Interface contacts:
Residue R238 in protein 2 contacts residue E16 in protein 1 (closest heavy-atom distance 3.8 Å).
Residue W296 in protein 2 contacts residue V17 in protein 1 (closest heavy-atom distance 3.6 Å).
Residue H199 in protein 2 is in contact with residue N18 in protein 1 (closest heavy-atom distance 3.4 Å).
Residue S184 in protein 2 contacts residue G30 in protein 1 (closest heavy-atom distance 3.8 Å).
Residue N321 in protein 2 interacts with residue L10 in protein 1 (closest heavy-atom distance 2.4 Å).
Residue T302 in protein 2 interacts with residue S12 in protein 1 (closest heavy-atom distance 4.0 Å).
Residue L150 in protein 2 is in contact with residue Q29 in protein 1 (closest heavy-atom distance 3.9 Å).
Residue K298 in protein 2 contacts residue C15 in protein 1 (closest heavy-atom distance 3.9 Å).
Residue W296 in protein 2 contacts residue A19 in protein 1 (closest heavy-atom distance 3.9 Å).
Residue Q203 in protein 2 contacts residue C15 in protein 1 (closest heavy-atom distance 2.9 Å).
Residue A300 in protein 2 is in contact with residue Y13 in protein 1 (closest heavy-atom distance 2.2 Å).
Residue D201 in protein 2 is in contact with residue V17 in protein 1 (closest heavy-atom distance 3.4 Å).
Residue Y276 in protein 2 interacts with residue Y13 in protein 1 (closest heavy-atom distance 2.9 Å).
Residue D201 in protein 2 contacts residue E16 in protein 1 (closest heavy-atom distance 3.8 Å).
Residue R320 in protein 2 interacts with residue E16 in protein 1 (closest heavy-atom distance 3.9 Å).
Residue Q203 in protein 2 is in contact with residue V17 in protein 1 (closest heavy-atom distance 3.7 Å).
Residue L182 in protein 2 is in contact with residue E31 in protein 1 (closest heavy-atom distance 3.1 Å).
Residue E202 in protein 2 interacts with residue E16 in protein 1 (closest heavy-atom distance 2.8 Å).
Residue S184 in protein 2 contacts residue Q29 in protein 1 (closest heavy-atom distance 3.5 Å).
Residue L150 in protein 2 contacts residue L28 in protein 1 (closest heavy-atom distance 4.0 Å).
Residue V159 in protein 2 contacts residue L37 in protein 1 (closest heavy-atom distance 4.0 Å).
Residue R238 in protein 2 is in contact with residue N18 in protein 1 (closest heavy-atom distance 2.9 Å).
Residue D152 in protein 2 contacts residue L28 in protein 1 (closest heavy-atom distance 2.6 Å).
Residue G299 in protein 2 contacts residue Y13 in protein 1 (closest heavy-atom distance 3.0 Å).
Residue L150 in protein 2 interacts with residue L33 in protein 1 (closest heavy-atom distance 3.6 Å).
Residue A317 in protein 2 interacts with residue T11 in protein 1 (closest heavy-atom distance 3.7 Å).
Residue I318 in protein 2 interacts with residue L10 in protein 1 (closest heavy-atom distance 3.5 Å).
Residue W296 in protein 2 interacts with residue N18 in protein 1 (closest heavy-atom distance 4.2 Å).
Residue D152 in protein 2 is in contact with residue L33 in protein 1 (closest heavy-atom distance 3.3 Å).
Residue R238 in protein 2 contacts residue V17 in protein 1 (closest heavy-atom distance 3.0 Å).
Residue E202 in protein 2 is in contact with residue D14 in protein 1 (closest heavy-atom distance 3.5 Å).
Residue M325 in protein 2 contacts residue L10 in protein 1 (closest heavy-atom distance 4.1 Å).
Residue N321 in protein 2 is in contact with residue S12 in protein 1 (closest heavy-atom distance 2.8 Å).
Residue Y102 in protein 2 contacts residue N18 in protein 1 (closest heavy-atom distance 3.1 Å).
Residue T183 in protein 2 contacts residue Q29 in protein 1 (closest heavy-atom distance 3.0 Å).
Residue A317 in protein 2 contacts residue S12 in protein 1 (closest heavy-atom distance 4.0 Å).
Residue Q239 in protein 2 is in contact with residue N18 in protein 1 (closest heavy-atom distance 3.0 Å).
Residue T302 in protein 2 interacts with residue Y13 in protein 1 (closest heavy-atom distance 3.5 Å).
Residue E202 in protein 2 interacts with residue C15 in protein 1 (closest heavy-atom distance 3.6 Å).
Residue Q181 in protein 2 is in contact with residue E31 in protein 1 (closest heavy-atom distance 3.6 Å).
Residue W167 in protein 2 contacts residue L34 in protein 1 (closest heavy-atom distance 3.5 Å).
Residue I318 in protein 2 contacts residue T11 in protein 1 (closest heavy-atom distance 4.1 Å).
Residue T183 in protein 2 is in contact with residue G30 in protein 1 (closest heavy-atom distance 3.6 Å).
Residue F162 in protein 2 interacts with residue L33 in protein 1 (closest heavy-atom distance 4.0 Å).
Residue F162 in protein 2 interacts with residue L37 in protein 1 (closest heavy-atom distance 3.7 Å).
Residue K324 in protein 2 contacts residue D14 in protein 1 (closest heavy-atom distance 3.8 Å).
Residue M275 in protein 2 interacts with residue Y13 in protein 1 (closest heavy-atom distance 3.5 Å).
Residue T302 in protein 2 interacts with residue T11 in protein 1 (closest heavy-atom distance 3.0 Å).
Residue A317 in protein 2 interacts with residue L10 in protein 1 (closest heavy-atom distance 3.6 Å).
Residue L182 in protein 2 contacts residue G30 in protein 1 (closest heavy-atom distance 3.4 Å).
Residue D201 in protein 2 interacts with residue N18 in protein 1 (closest heavy-atom distance 3.1 Å).
Residue Y102 in protein 2 contacts residue A19 in protein 1 (closest heavy-atom distance 3.6 Å).
Residue N151 in protein 2 is in contact with residue L28 in protein 1 (closest heavy-atom distance 3.1 Å).
Residue L163 in protein 2 is in contact with residue L34 in protein 1 (closest heavy-atom distance 4.2 Å).
Residue L163 in protein 2 contacts residue L37 in protein 1 (closest heavy-atom distance 3.9 Å).
Residue Y102 in protein 2 interacts with residue V17 in protein 1 (closest heavy-atom distance 3.9 Å).
Residue F162 in protein 2 is in contact with residue L34 in protein 1 (closest heavy-atom distance 3.9 Å).
Residue Q181 in protein 2 contacts residue E32 in protein 1 (closest heavy-atom distance 3.3 Å).
Residue N151 in protein 2 interacts with residue L33 in protein 1 (closest heavy-atom distance 3.7 Å).
Residue T149 in protein 2 is in contact with residue Q29 in protein 1 (closest heavy-atom distance 3.6 Å).

Sequence of protein 2:
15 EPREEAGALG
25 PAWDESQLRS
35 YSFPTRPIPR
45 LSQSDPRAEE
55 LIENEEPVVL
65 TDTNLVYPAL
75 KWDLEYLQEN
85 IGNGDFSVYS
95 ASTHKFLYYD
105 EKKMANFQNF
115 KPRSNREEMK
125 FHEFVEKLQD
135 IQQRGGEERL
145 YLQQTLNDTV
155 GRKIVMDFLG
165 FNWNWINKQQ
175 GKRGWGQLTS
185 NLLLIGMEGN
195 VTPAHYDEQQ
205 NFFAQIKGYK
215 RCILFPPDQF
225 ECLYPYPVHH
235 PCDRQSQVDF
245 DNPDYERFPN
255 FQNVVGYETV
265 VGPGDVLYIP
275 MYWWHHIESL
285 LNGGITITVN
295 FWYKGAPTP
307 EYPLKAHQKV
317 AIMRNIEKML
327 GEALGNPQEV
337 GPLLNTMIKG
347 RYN

Sequence of protein 1:
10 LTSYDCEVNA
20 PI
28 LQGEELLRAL

This data describes a binding interaction between two proteins.